Sequence of the first protein:
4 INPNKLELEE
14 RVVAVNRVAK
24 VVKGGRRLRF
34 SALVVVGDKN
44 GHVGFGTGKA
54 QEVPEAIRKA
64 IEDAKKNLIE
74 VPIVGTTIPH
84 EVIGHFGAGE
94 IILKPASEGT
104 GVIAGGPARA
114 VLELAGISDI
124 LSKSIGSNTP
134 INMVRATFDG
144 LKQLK

These two protein chains interact to form a complex.

Sequence of the second protein:
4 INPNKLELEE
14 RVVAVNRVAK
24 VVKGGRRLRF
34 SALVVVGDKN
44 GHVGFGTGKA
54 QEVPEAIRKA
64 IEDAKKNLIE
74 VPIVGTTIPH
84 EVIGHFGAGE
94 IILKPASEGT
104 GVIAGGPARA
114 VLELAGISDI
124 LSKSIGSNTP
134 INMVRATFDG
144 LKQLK

Contacts between the two chains:
Residue G27 in the second protein is in contact with residue V15 in the first protein (closest heavy-atom distance 4.3 Å).
Residue V56 in the second protein is in contact with residue V15 in the first protein (closest heavy-atom distance 4.1 Å).
Residue G28 in the second protein is in contact with residue R14 in the first protein (closest heavy-atom distance 4.6 Å).
Residue G109 in the second protein is in contact with residue R29 in the first protein (closest heavy-atom distance 3.6 Å).
Residue P57 in the second protein interacts with residue I60 in the first protein (closest heavy-atom distance 4.0 Å).
Residue E12 in the second protein interacts with residue Q54 in the first protein (closest heavy-atom distance 3.6 Å).
Residue E55 in the second protein interacts with residue E13 in the first protein (closest heavy-atom distance 3.3 Å).
Residue K26 in the second protein interacts with residue G28 in the first protein (closest heavy-atom distance 4.3 Å).
Residue P57 in the second protein contacts residue V15 in the first protein (closest heavy-atom distance 3.9 Å).
Residue R14 in the second protein is in contact with residue R30 in the first protein (closest heavy-atom distance 3.2 Å).
Residue E116 in the second protein contacts residue R30 in the first protein (closest heavy-atom distance 3.4 Å).
Residue R61 in the second protein is in contact with residue E13 in the first protein (closest heavy-atom distance 4.2 Å).
Residue K26 in the second protein contacts residue G27 in the first protein (closest heavy-atom distance 2.6 Å).
Residue K26 in the second protein is in contact with residue R29 in the first protein (closest heavy-atom distance 3.9 Å).
Residue K26 in the second protein is in contact with residue K26 in the first protein (closest heavy-atom distance 3.3 Å).
Residue R29 in the second protein contacts residue V16 in the first protein (closest heavy-atom distance 3.1 Å).
Residue I60 in the second protein contacts residue I60 in the first protein (closest heavy-atom distance 3.8 Å).
Residue R30 in the second protein interacts with residue R14 in the first protein (closest heavy-atom distance 3.2 Å).
Residue G28 in the second protein contacts residue V15 in the first protein (closest heavy-atom distance 2.9 Å).
Residue V15 in the second protein is in contact with residue G28 in the first protein (closest heavy-atom distance 2.9 Å).
Residue A113 in the second protein is in contact with residue R29 in the first protein (closest heavy-atom distance 4.0 Å).
Residue V15 in the second protein is in contact with residue V56 in the first protein (closest heavy-atom distance 4.1 Å).
Residue P57 in the second protein is in contact with residue I64 in the first protein (closest heavy-atom distance 3.9 Å).
Residue R14 in the second protein contacts residue G28 in the first protein (closest heavy-atom distance 4.6 Å).
Residue V15 in the second protein interacts with residue G27 in the first protein (closest heavy-atom distance 4.3 Å).
Residue R30 in the second protein is in contact with residue A113 in the first protein (closest heavy-atom distance 3.9 Å).
Residue E13 in the second protein is in contact with residue R61 in the first protein (closest heavy-atom distance 4.2 Å).
Residue Q54 in the second protein is in contact with residue E12 in the first protein (closest heavy-atom distance 3.6 Å).
Residue V15 in the second protein contacts residue P57 in the first protein (closest heavy-atom distance 3.9 Å).
Residue R29 in the second protein is in contact with residue K26 in the first protein (closest heavy-atom distance 3.9 Å).
Residue E12 in the second protein interacts with residue E55 in the first protein (closest heavy-atom distance 3.5 Å).
Residue G109 in the second protein interacts with residue R30 in the first protein (closest heavy-atom distance 3.8 Å).
Residue E13 in the second protein is in contact with residue P57 in the first protein (closest heavy-atom distance 3.9 Å).
Residue L11 in the second protein is in contact with residue E55 in the first protein (closest heavy-atom distance 4.4 Å).
Residue G28 in the second protein contacts residue K26 in the first protein (closest heavy-atom distance 4.3 Å).
Residue R30 in the second protein is in contact with residue G109 in the first protein (closest heavy-atom distance 3.8 Å).
Residue P110 in the second protein contacts residue R29 in the first protein (closest heavy-atom distance 3.8 Å).
Residue R29 in the second protein interacts with residue R14 in the first protein (closest heavy-atom distance 3.2 Å).
Residue R112 in the second protein contacts residue R30 in the first protein (closest heavy-atom distance 3.4 Å).
Residue R30 in the second protein contacts residue R112 in the first protein (closest heavy-atom distance 3.4 Å).
Residue R29 in the second protein is in contact with residue G109 in the first protein (closest heavy-atom distance 3.6 Å).
Residue R29 in the second protein interacts with residue A113 in the first protein (closest heavy-atom distance 4.0 Å).
Residue R14 in the second protein contacts residue R29 in the first protein (closest heavy-atom distance 3.2 Å).
Residue P57 in the second protein interacts with residue E13 in the first protein (closest heavy-atom distance 3.9 Å).
Residue E55 in the second protein contacts residue L11 in the first protein (closest heavy-atom distance 4.4 Å).
Residue R29 in the second protein interacts with residue P110 in the first protein (closest heavy-atom distance 3.8 Å).
Residue V16 in the second protein contacts residue R29 in the first protein (closest heavy-atom distance 3.1 Å).
Residue V25 in the second protein interacts with residue K26 in the first protein (closest heavy-atom distance 4.0 Å).
Residue E55 in the second protein contacts residue E12 in the first protein (closest heavy-atom distance 3.5 Å).
Residue V15 in the second protein interacts with residue R29 in the first protein (closest heavy-atom distance 3.8 Å).
Residue R30 in the second protein contacts residue E116 in the first protein (closest heavy-atom distance 3.4 Å).
Residue K26 in the second protein is in contact with residue V25 in the first protein (closest heavy-atom distance 4.0 Å).
Residue R29 in the second protein interacts with residue V15 in the first protein (closest heavy-atom distance 3.8 Å).
Residue V25 in the second protein is in contact with residue V25 in the first protein (closest heavy-atom distance 4.0 Å).
Residue G27 in the second protein is in contact with residue K26 in the first protein (closest heavy-atom distance 2.6 Å).
Residue A113 in the second protein contacts residue R30 in the first protein (closest heavy-atom distance 3.9 Å).
Residue G27 in the second protein is in contact with residue G27 in the first protein (closest heavy-atom distance 4.1 Å).
Residue I60 in the second protein interacts with residue P57 in the first protein (closest heavy-atom distance 4.0 Å).
Residue E13 in the second protein contacts residue E55 in the first protein (closest heavy-atom distance 3.3 Å).
Residue I64 in the second protein contacts residue P57 in the first protein (closest heavy-atom distance 3.9 Å).